Sequence of chain A:
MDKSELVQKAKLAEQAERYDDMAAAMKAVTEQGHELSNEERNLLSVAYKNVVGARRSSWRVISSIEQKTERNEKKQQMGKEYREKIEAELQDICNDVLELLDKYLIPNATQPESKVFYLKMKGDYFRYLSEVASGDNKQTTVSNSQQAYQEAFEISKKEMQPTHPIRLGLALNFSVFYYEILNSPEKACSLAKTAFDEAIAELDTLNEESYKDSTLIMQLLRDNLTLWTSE

Sequence of chain B:
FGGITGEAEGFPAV

Interface contacts:
Residue E182 in chain A contacts residue G3 in chain B (closest heavy-atom distance 3.6 Å).
Residue N175 in chain A contacts residue V15 in chain B (closest heavy-atom distance 2.9 Å).
Residue L222 in chain A is in contact with residue A13 in chain B (closest heavy-atom distance 3.9 Å).
Residue I219 in chain A contacts residue V15 in chain B (closest heavy-atom distance 4.4 Å).
Residue N226 in chain A is in contact with residue A13 in chain B (closest heavy-atom distance 2.8 Å).
Residue E133 in chain A is in contact with residue I4 in chain B (closest heavy-atom distance 3.7 Å).
Residue N175 in chain A is in contact with residue A13 in chain B (closest heavy-atom distance 4.8 Å).
Residue L222 in chain A contacts residue V15 in chain B (closest heavy-atom distance 3.4 Å).
Residue E182 in chain A is in contact with residue I4 in chain B (closest heavy-atom distance 2.8 Å).
Residue G171 in chain A contacts residue V15 in chain B (closest heavy-atom distance 3.7 Å).
Residue K51 in chain A is in contact with residue V15 in chain B (closest heavy-atom distance 3.8 Å).
Residue E182 in chain A contacts residue P12 in chain B (closest heavy-atom distance 3.8 Å).
Residue W230 in chain A is in contact with residue P12 in chain B (closest heavy-atom distance 4.0 Å).
Residue L174 in chain A interacts with residue V15 in chain B (closest heavy-atom distance 3.8 Å).
Residue K122 in chain A is in contact with residue V15 in chain B (closest heavy-atom distance 2.8 Å).
Residue R62 in chain A contacts residue I4 in chain B (closest heavy-atom distance 3.5 Å).
Residue L229 in chain A interacts with residue G10 in chain B (closest heavy-atom distance 3.6 Å).
Residue L229 in chain A contacts residue P12 in chain B (closest heavy-atom distance 4.0 Å).
Residue N226 in chain A interacts with residue P12 in chain B (closest heavy-atom distance 3.6 Å).
Residue V178 in chain A contacts residue P12 in chain B (closest heavy-atom distance 3.9 Å).
Residue L229 in chain A interacts with residue F11 in chain B (closest heavy-atom distance 4.3 Å).
Residue E182 in chain A interacts with residue T5 in chain B (closest heavy-atom distance 4.7 Å).
Residue V178 in chain A interacts with residue A13 in chain B (closest heavy-atom distance 3.5 Å).
Residue I183 in chain A contacts residue I4 in chain B (closest heavy-atom distance 4.7 Å).
Residue R62 in chain A contacts residue F11 in chain B (closest heavy-atom distance 3.3 Å).
Residue E182 in chain A contacts residue G2 in chain B (closest heavy-atom distance 4.1 Å).
Residue D126 in chain A is in contact with residue V15 in chain B (closest heavy-atom distance 4.2 Å).
Residue L174 in chain A is in contact with residue A13 in chain B (closest heavy-atom distance 3.5 Å).

These two protein chains interact to form a complex.